Sequence of chain A:
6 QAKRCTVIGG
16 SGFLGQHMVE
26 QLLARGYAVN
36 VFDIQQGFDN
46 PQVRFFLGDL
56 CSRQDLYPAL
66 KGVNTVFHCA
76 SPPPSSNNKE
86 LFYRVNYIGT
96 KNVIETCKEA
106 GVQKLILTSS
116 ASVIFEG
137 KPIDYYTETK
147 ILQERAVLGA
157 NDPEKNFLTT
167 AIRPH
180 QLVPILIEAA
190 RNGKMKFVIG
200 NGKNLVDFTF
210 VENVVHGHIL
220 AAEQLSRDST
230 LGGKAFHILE

The following describes two proteins that form a bound complex.

Contacts between the two chains:
Residue I184 in chain A is in contact with residue I237 in chain B (closest heavy-atom distance 3.5 Å).
Residue G216 in chain A is in contact with residue L185 in chain B (closest heavy-atom distance 3.5 Å).
Residue L238 in chain A contacts residue I237 in chain B (closest heavy-atom distance 3.3 Å).
Residue E187 in chain A contacts residue K195 in chain B (closest heavy-atom distance 2.9 Å).
Residue L238 in chain A is in contact with residue P183 in chain B (closest heavy-atom distance 3.3 Å).
Residue F235 in chain A interacts with residue E187 in chain B (closest heavy-atom distance 3.5 Å).
Residue G201 in chain A is in contact with residue V182 in chain B (closest heavy-atom distance 3.3 Å).
Residue I186 in chain A interacts with residue H236 in chain B (closest heavy-atom distance 2.8 Å).
Residue V197 in chain A is in contact with residue L185 in chain B (closest heavy-atom distance 3.0 Å).
Residue R190 in chain A interacts with residue G232 in chain B (closest heavy-atom distance 3.6 Å).
Residue H236 in chain A contacts residue I186 in chain B (closest heavy-atom distance 3.0 Å).
Residue I186 in chain A is in contact with residue L238 in chain B (closest heavy-atom distance 3.5 Å).
Residue R190 in chain A contacts residue R151 in chain B (closest heavy-atom distance 3.5 Å).
Residue V197 in chain A is in contact with residue I184 in chain B (closest heavy-atom distance 2.7 Å).
Residue L185 in chain A contacts residue G216 in chain B (closest heavy-atom distance 3.5 Å).
Residue H236 in chain A contacts residue A188 in chain B (closest heavy-atom distance 3.4 Å).
Residue E187 in chain A interacts with residue K193 in chain B (closest heavy-atom distance 3.5 Å).
Residue L181 in chain A contacts residue N200 in chain B (closest heavy-atom distance 3.2 Å).
Residue H236 in chain A contacts residue L185 in chain B (closest heavy-atom distance 3.3 Å).
Residue P183 in chain A interacts with residue V197 in chain B (closest heavy-atom distance 3.3 Å).
Residue E187 in chain A interacts with residue M194 in chain B (closest heavy-atom distance 3.4 Å).
Residue I119 in chain A is in contact with residue F196 in chain B (closest heavy-atom distance 3.5 Å).
Residue Q180 in chain A contacts residue G201 in chain B (closest heavy-atom distance 3.2 Å).
Residue E239 in chain A is in contact with residue H171 in chain B (closest heavy-atom distance 3.0 Å).
Residue P183 in chain A is in contact with residue L238 in chain B (closest heavy-atom distance 3.5 Å).
Residue E187 in chain A interacts with residue K233 in chain B (closest heavy-atom distance 3.3 Å).
Residue L238 in chain A interacts with residue E239 in chain B (closest heavy-atom distance 3.5 Å).
Residue A188 in chain A contacts residue A234 in chain B (closest heavy-atom distance 3.0 Å).
Residue G232 in chain A contacts residue R190 in chain B (closest heavy-atom distance 3.1 Å).
Residue K195 in chain A contacts residue E187 in chain B (closest heavy-atom distance 2.9 Å).
Residue I237 in chain A is in contact with residue L238 in chain B (closest heavy-atom distance 3.3 Å).
Residue I184 in chain A contacts residue V197 in chain B (closest heavy-atom distance 2.8 Å).
Residue G201 in chain A interacts with residue Q180 in chain B (closest heavy-atom distance 3.0 Å).
Residue A234 in chain A is in contact with residue A188 in chain B (closest heavy-atom distance 2.9 Å).
Residue A234 in chain A interacts with residue E187 in chain B (closest heavy-atom distance 3.3 Å).
Residue I186 in chain A contacts residue M194 in chain B (closest heavy-atom distance 3.5 Å).
Residue L185 in chain A is in contact with residue V197 in chain B (closest heavy-atom distance 3.0 Å).
Residue V182 in chain A is in contact with residue I198 in chain B (closest heavy-atom distance 3.4 Å).
Residue K202 in chain A is in contact with residue Q180 in chain B (closest heavy-atom distance 3.0 Å).
Residue A188 in chain A is in contact with residue R169 in chain B (closest heavy-atom distance 3.5 Å).
Residue F235 in chain A interacts with residue I186 in chain B (closest heavy-atom distance 3.3 Å).
Residue F196 in chain A is in contact with residue L185 in chain B (closest heavy-atom distance 3.1 Å).
Residue L185 in chain A is in contact with residue F196 in chain B (closest heavy-atom distance 3.2 Å).
Residue I184 in chain A is in contact with residue L238 in chain B (closest heavy-atom distance 2.8 Å).
Residue E239 in chain A interacts with residue E239 in chain B (closest heavy-atom distance 3.1 Å).
Residue I184 in chain A interacts with residue L204 in chain B (closest heavy-atom distance 3.6 Å).
Residue K193 in chain A contacts residue E187 in chain B (closest heavy-atom distance 3.4 Å).
Residue L154 in chain A interacts with residue R190 in chain B (closest heavy-atom distance 2.9 Å).
Residue L185 in chain A interacts with residue H236 in chain B (closest heavy-atom distance 3.1 Å).
Residue Q180 in chain A interacts with residue K202 in chain B (closest heavy-atom distance 3.3 Å).
Residue M194 in chain A contacts residue E187 in chain B (closest heavy-atom distance 2.9 Å).
Residue G199 in chain A interacts with residue V182 in chain B (closest heavy-atom distance 2.5 Å).
Residue L181 in chain A contacts residue I198 in chain B (closest heavy-atom distance 3.5 Å).
Residue L238 in chain A contacts residue I184 in chain B (closest heavy-atom distance 3.3 Å).
Residue I186 in chain A is in contact with residue F235 in chain B (closest heavy-atom distance 3.3 Å).
Residue I198 in chain A contacts residue L181 in chain B (closest heavy-atom distance 3.4 Å).
Residue V182 in chain A is in contact with residue G199 in chain B (closest heavy-atom distance 2.6 Å).
Residue F209 in chain A is in contact with residue E239 in chain B (closest heavy-atom distance 3.5 Å).
Residue I198 in chain A interacts with residue V182 in chain B (closest heavy-atom distance 3.5 Å).
Residue G199 in chain A contacts residue I184 in chain B (closest heavy-atom distance 3.4 Å).

Sequence of chain B:
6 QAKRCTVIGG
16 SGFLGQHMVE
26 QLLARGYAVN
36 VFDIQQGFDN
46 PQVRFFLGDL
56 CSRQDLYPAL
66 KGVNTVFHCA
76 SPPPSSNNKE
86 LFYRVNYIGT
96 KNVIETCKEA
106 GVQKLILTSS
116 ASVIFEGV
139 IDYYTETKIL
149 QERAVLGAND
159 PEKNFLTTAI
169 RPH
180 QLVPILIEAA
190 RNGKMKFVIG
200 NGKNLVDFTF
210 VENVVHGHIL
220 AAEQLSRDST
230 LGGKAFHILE